Sequence of protein 1:
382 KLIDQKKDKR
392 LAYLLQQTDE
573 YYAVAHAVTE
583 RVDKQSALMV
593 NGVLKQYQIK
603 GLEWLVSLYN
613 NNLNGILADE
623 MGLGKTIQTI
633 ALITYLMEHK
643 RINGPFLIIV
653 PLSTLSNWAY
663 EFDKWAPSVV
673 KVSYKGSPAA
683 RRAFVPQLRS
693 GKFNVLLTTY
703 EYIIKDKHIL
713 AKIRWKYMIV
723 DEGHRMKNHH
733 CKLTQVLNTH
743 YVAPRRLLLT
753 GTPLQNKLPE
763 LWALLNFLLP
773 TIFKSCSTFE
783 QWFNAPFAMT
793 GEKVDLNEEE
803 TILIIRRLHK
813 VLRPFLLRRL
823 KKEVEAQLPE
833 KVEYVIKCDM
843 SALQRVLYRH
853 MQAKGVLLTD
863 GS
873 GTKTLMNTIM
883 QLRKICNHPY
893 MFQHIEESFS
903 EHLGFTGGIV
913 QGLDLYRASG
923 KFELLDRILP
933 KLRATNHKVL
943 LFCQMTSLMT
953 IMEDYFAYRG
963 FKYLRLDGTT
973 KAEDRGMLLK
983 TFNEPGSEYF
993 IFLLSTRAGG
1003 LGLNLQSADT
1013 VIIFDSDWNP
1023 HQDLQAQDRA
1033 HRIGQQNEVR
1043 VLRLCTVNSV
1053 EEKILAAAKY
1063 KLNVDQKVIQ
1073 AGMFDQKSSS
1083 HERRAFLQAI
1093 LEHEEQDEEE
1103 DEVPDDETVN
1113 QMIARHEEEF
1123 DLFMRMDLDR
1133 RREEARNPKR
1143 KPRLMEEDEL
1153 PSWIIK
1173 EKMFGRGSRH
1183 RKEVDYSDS

The following describes two proteins that form a bound complex.

Sequence of protein 2:
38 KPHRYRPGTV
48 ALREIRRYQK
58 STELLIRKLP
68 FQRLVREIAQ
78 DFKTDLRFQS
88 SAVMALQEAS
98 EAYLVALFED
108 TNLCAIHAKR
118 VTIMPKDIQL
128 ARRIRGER

Contacts between the two chains:
Residue M878 in protein 1 interacts with residue R84 in protein 2 (closest heavy-atom distance 3.2 Å).
Residue M878 in protein 1 is in contact with residue D82 in protein 2 (closest heavy-atom distance 3.2 Å).
Residue T876 in protein 1 interacts with residue Q77 in protein 2 (closest heavy-atom distance 4.6 Å).
Residue T876 in protein 1 is in contact with residue T81 in protein 2 (closest heavy-atom distance 3.8 Å).
Residue T876 in protein 1 interacts with residue D82 in protein 2 (closest heavy-atom distance 3.9 Å).
Residue M878 in protein 1 is in contact with residue L83 in protein 2 (closest heavy-atom distance 4.5 Å).